Sequence of chain A:
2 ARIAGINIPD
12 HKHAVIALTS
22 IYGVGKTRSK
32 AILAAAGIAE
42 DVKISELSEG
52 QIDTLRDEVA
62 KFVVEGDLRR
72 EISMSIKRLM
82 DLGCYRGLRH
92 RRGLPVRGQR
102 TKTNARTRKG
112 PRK

Contacts between the two chains:
Residue C85 in chain A contacts residue H68 in chain B (closest heavy-atom distance 4.5 Å).
Residue L80 in chain A is in contact with residue H68 in chain B (closest heavy-atom distance 3.5 Å).
Residue L83 in chain A interacts with residue M65 in chain B (closest heavy-atom distance 3.7 Å).
Residue D82 in chain A is in contact with residue M65 in chain B (closest heavy-atom distance 4.0 Å).
Residue L80 in chain A interacts with residue M65 in chain B (closest heavy-atom distance 4.3 Å).
Residue L83 in chain A interacts with residue F73 in chain B (closest heavy-atom distance 4.2 Å).
Residue L83 in chain A contacts residue H68 in chain B (closest heavy-atom distance 3.8 Å).
Residue D82 in chain A interacts with residue E64 in chain B (closest heavy-atom distance 4.3 Å).
Residue G84 in chain A is in contact with residue E72 in chain B (closest heavy-atom distance 4.4 Å).
Residue L83 in chain A contacts residue E72 in chain B (closest heavy-atom distance 3.3 Å).
Residue C85 in chain A contacts residue E72 in chain B (closest heavy-atom distance 3.5 Å).
Residue R87 in chain A is in contact with residue H68 in chain B (closest heavy-atom distance 3.9 Å).

The following describes two proteins that form a bound complex.

Sequence of chain B:
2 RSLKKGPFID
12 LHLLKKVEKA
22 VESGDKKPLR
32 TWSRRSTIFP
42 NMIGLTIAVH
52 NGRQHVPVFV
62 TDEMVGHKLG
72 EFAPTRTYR